Sequence of protein 1:
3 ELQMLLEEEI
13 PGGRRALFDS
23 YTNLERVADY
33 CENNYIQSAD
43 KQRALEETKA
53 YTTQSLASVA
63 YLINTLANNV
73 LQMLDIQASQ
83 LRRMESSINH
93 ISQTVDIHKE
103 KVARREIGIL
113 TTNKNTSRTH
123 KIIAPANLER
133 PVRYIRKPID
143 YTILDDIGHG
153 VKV

Sequence of protein 2:
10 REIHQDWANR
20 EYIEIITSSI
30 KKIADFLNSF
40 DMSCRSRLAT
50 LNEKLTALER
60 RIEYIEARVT

This data describes a binding interaction between two proteins.

Residue-level contacts at the interface:
Residue L76 in protein 1 is in contact with residue R46 in protein 2 (closest heavy-atom distance 3.5 Å).
Residue T54 in protein 1 contacts residue Y21 in protein 2 (closest heavy-atom distance 4.2 Å).
Residue L73 in protein 1 is in contact with residue R46 in protein 2 (closest heavy-atom distance 4.3 Å).
Residue A80 in protein 1 interacts with residue L50 in protein 2 (closest heavy-atom distance 3.6 Å).
Residue L83 in protein 1 interacts with residue L50 in protein 2 (closest heavy-atom distance 3.7 Å).
Residue V97 in protein 1 is in contact with residue V68 in protein 2 (closest heavy-atom distance 4.8 Å).
Residue S94 in protein 1 contacts residue I64 in protein 2 (closest heavy-atom distance 3.0 Å).
Residue A80 in protein 1 interacts with residue R46 in protein 2 (closest heavy-atom distance 5.0 Å).
Residue A62 in protein 1 contacts residue I32 in protein 2 (closest heavy-atom distance 4.3 Å).
Residue N91 in protein 1 interacts with residue R60 in protein 2 (closest heavy-atom distance 3.3 Å).
Residue Q79 in protein 1 contacts residue L50 in protein 2 (closest heavy-atom distance 4.4 Å).
Residue L58 in protein 1 interacts with residue I25 in protein 2 (closest heavy-atom distance 3.9 Å).
Residue V97 in protein 1 contacts residue R67 in protein 2 (closest heavy-atom distance 4.3 Å).
Residue L76 in protein 1 contacts residue L47 in protein 2 (closest heavy-atom distance 3.3 Å).
Residue K101 in protein 1 interacts with residue R67 in protein 2 (closest heavy-atom distance 3.4 Å).
Residue I90 in protein 1 interacts with residue R60 in protein 2 (closest heavy-atom distance 3.9 Å).
Residue A69 in protein 1 contacts residue F35 in protein 2 (closest heavy-atom distance 3.9 Å).
Residue L73 in protein 1 contacts residue F39 in protein 2 (closest heavy-atom distance 4.1 Å).
Residue L83 in protein 1 contacts residue L57 in protein 2 (closest heavy-atom distance 3.9 Å).
Residue L83 in protein 1 is in contact with residue K53 in protein 2 (closest heavy-atom distance 4.4 Å).
Residue V72 in protein 1 contacts residue C43 in protein 2 (closest heavy-atom distance 4.1 Å).
Residue L76 in protein 1 contacts residue C43 in protein 2 (closest heavy-atom distance 4.0 Å).
Residue I90 in protein 1 contacts residue I64 in protein 2 (closest heavy-atom distance 3.9 Å).
Residue I65 in protein 1 contacts residue F35 in protein 2 (closest heavy-atom distance 3.8 Å).
Residue L83 in protein 1 contacts residue L54 in protein 2 (closest heavy-atom distance 3.7 Å).
Residue M86 in protein 1 is in contact with residue L57 in protein 2 (closest heavy-atom distance 3.5 Å).
Residue M86 in protein 1 contacts residue L54 in protein 2 (closest heavy-atom distance 4.3 Å).
Residue I90 in protein 1 is in contact with residue L57 in protein 2 (closest heavy-atom distance 3.8 Å).
Residue L58 in protein 1 contacts residue S28 in protein 2 (closest heavy-atom distance 4.0 Å).
Residue S94 in protein 1 is in contact with residue R60 in protein 2 (closest heavy-atom distance 3.4 Å).
Residue E87 in protein 1 interacts with residue R60 in protein 2 (closest heavy-atom distance 4.6 Å).
Residue E87 in protein 1 contacts residue K53 in protein 2 (closest heavy-atom distance 4.6 Å).
Residue I65 in protein 1 contacts residue L36 in protein 2 (closest heavy-atom distance 4.2 Å).
Residue L47 in protein 1 interacts with residue N18 in protein 2 (closest heavy-atom distance 4.0 Å).
Residue I65 in protein 1 interacts with residue I32 in protein 2 (closest heavy-atom distance 3.9 Å).
Residue T54 in protein 1 contacts residue I25 in protein 2 (closest heavy-atom distance 4.2 Å).
Residue K51 in protein 1 is in contact with residue Y21 in protein 2 (closest heavy-atom distance 3.6 Å).
Residue I90 in protein 1 contacts residue I61 in protein 2 (closest heavy-atom distance 4.8 Å).
Residue V97 in protein 1 contacts residue I64 in protein 2 (closest heavy-atom distance 4.2 Å).
Residue L76 in protein 1 is in contact with residue L50 in protein 2 (closest heavy-atom distance 3.9 Å).
Residue I93 in protein 1 contacts residue I64 in protein 2 (closest heavy-atom distance 4.2 Å).
Residue D77 in protein 1 is in contact with residue R46 in protein 2 (closest heavy-atom distance 2.3 Å).
Residue K51 in protein 1 is in contact with residue N18 in protein 2 (closest heavy-atom distance 4.5 Å).
Residue A69 in protein 1 contacts residue F39 in protein 2 (closest heavy-atom distance 3.9 Å).
Residue V72 in protein 1 contacts residue F39 in protein 2 (closest heavy-atom distance 4.0 Å).
Residue T55 in protein 1 interacts with residue Y21 in protein 2 (closest heavy-atom distance 2.8 Å).
Residue E87 in protein 1 is in contact with residue L57 in protein 2 (closest heavy-atom distance 3.9 Å).
Residue D98 in protein 1 interacts with residue R67 in protein 2 (closest heavy-atom distance 4.4 Å).
Residue L58 in protein 1 interacts with residue I29 in protein 2 (closest heavy-atom distance 3.2 Å).